These two protein chains interact to form a complex.

Sequence of chain A:
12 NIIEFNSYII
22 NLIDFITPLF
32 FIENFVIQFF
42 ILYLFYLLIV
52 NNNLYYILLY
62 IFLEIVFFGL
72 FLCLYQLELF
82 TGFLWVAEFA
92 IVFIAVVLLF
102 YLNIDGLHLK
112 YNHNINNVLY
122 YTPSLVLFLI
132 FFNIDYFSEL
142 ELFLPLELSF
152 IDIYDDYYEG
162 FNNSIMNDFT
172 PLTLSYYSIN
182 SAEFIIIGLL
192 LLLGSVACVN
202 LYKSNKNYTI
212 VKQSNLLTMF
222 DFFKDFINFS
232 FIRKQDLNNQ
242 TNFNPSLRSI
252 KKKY

Interface contacts:
Residue F247 in chain B is in contact with residue F133 in chain A (closest heavy-atom distance 3.5 Å).
Residue W24 in chain B is in contact with residue L194 in chain A (closest heavy-atom distance 4.1 Å).
Residue Y189 in chain B contacts residue Y209 in chain A (closest heavy-atom distance 4.2 Å).
Residue F89 in chain B interacts with residue A183 in chain A (closest heavy-atom distance 3.8 Å).
Residue C159 in chain B is in contact with residue G195 in chain A (closest heavy-atom distance 3.8 Å).
Residue N241 in chain B contacts residue Y137 in chain A (closest heavy-atom distance 3.3 Å).
Residue L156 in chain B interacts with residue L191 in chain A (closest heavy-atom distance 3.7 Å).
Residue T240 in chain B interacts with residue Y137 in chain A (closest heavy-atom distance 2.6 Å).
Residue N180 in chain B is in contact with residue N216 in chain A (closest heavy-atom distance 4.0 Å).
Residue D179 in chain B contacts residue K213 in chain A (closest heavy-atom distance 3.5 Å).
Residue Y181 in chain B interacts with residue N216 in chain A (closest heavy-atom distance 3.4 Å).
Residue Y163 in chain B interacts with residue N201 in chain A (closest heavy-atom distance 3.2 Å).
Residue E155 in chain B contacts residue L191 in chain A (closest heavy-atom distance 3.5 Å).
Residue F152 in chain B contacts residue I187 in chain A (closest heavy-atom distance 3.5 Å).
Residue F152 in chain B interacts with residue E184 in chain A (closest heavy-atom distance 3.5 Å).
Residue W24 in chain B is in contact with residue L193 in chain A (closest heavy-atom distance 4.0 Å).
Residue I166 in chain B is in contact with residue A198 in chain A (closest heavy-atom distance 3.9 Å).
Residue D126 in chain B is in contact with residue N201 in chain A (closest heavy-atom distance 3.5 Å).
Residue L20 in chain B is in contact with residue L190 in chain A (closest heavy-atom distance 4.1 Å).
Residue Y213 in chain B contacts residue I135 in chain A (closest heavy-atom distance 3.3 Å).
Residue I166 in chain B interacts with residue N201 in chain A (closest heavy-atom distance 4.0 Å).
Residue H88 in chain B contacts residue I180 in chain A (closest heavy-atom distance 3.7 Å).
Residue I243 in chain B is in contact with residue N134 in chain A (closest heavy-atom distance 3.5 Å).
Residue F148 in chain B contacts residue N181 in chain A (closest heavy-atom distance 4.1 Å).
Residue W85 in chain B is in contact with residue A183 in chain A (closest heavy-atom distance 3.4 Å).
Residue N133 in chain B is in contact with residue L194 in chain A (closest heavy-atom distance 4.0 Å).
Residue C159 in chain B interacts with residue L191 in chain A (closest heavy-atom distance 3.5 Å).
Residue T149 in chain B interacts with residue E184 in chain A (closest heavy-atom distance 3.3 Å).
Residue W85 in chain B contacts residue S182 in chain A (closest heavy-atom distance 3.0 Å).
Residue F182 in chain B is in contact with residue K213 in chain A (closest heavy-atom distance 3.8 Å).
Residue S171 in chain B interacts with residue V212 in chain A (closest heavy-atom distance 3.2 Å).
Residue Y163 in chain B contacts residue V197 in chain A (closest heavy-atom distance 3.8 Å).
Residue F148 in chain B is in contact with residue E184 in chain A (closest heavy-atom distance 3.7 Å).
Residue Y189 in chain B contacts residue L202 in chain A (closest heavy-atom distance 3.8 Å).
Residue I166 in chain B is in contact with residue L202 in chain A (closest heavy-atom distance 3.6 Å).
Residue F137 in chain B contacts residue L194 in chain A (closest heavy-atom distance 4.3 Å).
Residue I170 in chain B is in contact with residue S205 in chain A (closest heavy-atom distance 4.2 Å).
Residue H88 in chain B contacts residue N181 in chain A (closest heavy-atom distance 3.5 Å).
Residue T244 in chain B contacts residue I135 in chain A (closest heavy-atom distance 3.7 Å).
Residue I170 in chain B contacts residue Y209 in chain A (closest heavy-atom distance 3.8 Å).
Residue L193 in chain B is in contact with residue L202 in chain A (closest heavy-atom distance 3.9 Å).
Residue Y189 in chain B contacts residue S205 in chain A (closest heavy-atom distance 3.5 Å).
Residue Y181 in chain B is in contact with residue F221 in chain A (closest heavy-atom distance 3.8 Å).
Residue I166 in chain B interacts with residue S205 in chain A (closest heavy-atom distance 3.5 Å).
Residue F247 in chain B is in contact with residue I135 in chain A (closest heavy-atom distance 4.0 Å).
Residue W24 in chain B interacts with residue V197 in chain A (closest heavy-atom distance 3.8 Å).
Residue L156 in chain B is in contact with residue L190 in chain A (closest heavy-atom distance 4.3 Å).
Residue N180 in chain B contacts residue K213 in chain A (closest heavy-atom distance 4.1 Å).
Residue W86 in chain B interacts with residue I180 in chain A (closest heavy-atom distance 3.6 Å).
Residue C159 in chain B contacts residue L194 in chain A (closest heavy-atom distance 4.1 Å).
Residue V167 in chain B interacts with residue N201 in chain A (closest heavy-atom distance 3.8 Å).
Residue Y163 in chain B contacts residue L194 in chain A (closest heavy-atom distance 4.2 Å).
Residue Y181 in chain B contacts residue M220 in chain A (closest heavy-atom distance 3.9 Å).
Residue Y163 in chain B interacts with residue A198 in chain A (closest heavy-atom distance 3.8 Å).
Residue I243 in chain B interacts with residue I135 in chain A (closest heavy-atom distance 4.1 Å).
Residue W86 in chain B contacts residue S179 in chain A (closest heavy-atom distance 2.5 Å).
Residue Y239 in chain B contacts residue Y137 in chain A (closest heavy-atom distance 3.6 Å).
Residue H88 in chain B interacts with residue E184 in chain A (closest heavy-atom distance 3.1 Å).
Residue L153 in chain B contacts residue I187 in chain A (closest heavy-atom distance 4.0 Å).
Residue L156 in chain B is in contact with residue L194 in chain A (closest heavy-atom distance 3.8 Å).

Sequence of chain B:
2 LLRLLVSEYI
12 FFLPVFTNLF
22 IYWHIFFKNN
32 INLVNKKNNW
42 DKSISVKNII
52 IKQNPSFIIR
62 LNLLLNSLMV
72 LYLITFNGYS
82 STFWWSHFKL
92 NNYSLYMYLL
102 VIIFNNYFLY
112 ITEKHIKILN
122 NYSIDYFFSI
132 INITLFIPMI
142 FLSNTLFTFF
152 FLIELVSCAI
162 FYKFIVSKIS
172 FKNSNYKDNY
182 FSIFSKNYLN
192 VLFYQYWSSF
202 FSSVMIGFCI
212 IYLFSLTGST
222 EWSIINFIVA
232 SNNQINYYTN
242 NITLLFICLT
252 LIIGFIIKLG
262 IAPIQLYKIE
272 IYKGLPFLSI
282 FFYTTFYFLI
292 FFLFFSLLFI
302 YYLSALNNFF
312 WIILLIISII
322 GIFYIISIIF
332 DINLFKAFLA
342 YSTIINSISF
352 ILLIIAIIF